Contacts between the two chains:
Residue W48 in the second protein is in contact with residue P14 in the first protein (closest heavy-atom distance 3.6 Å).
Residue V106 in the second protein interacts with residue W24 in the first protein (closest heavy-atom distance 4.1 Å).
Residue Q46 in the second protein interacts with residue S28 in the first protein (closest heavy-atom distance 2.4 Å).
Residue L49 in the second protein contacts residue P14 in the first protein (closest heavy-atom distance 3.9 Å).
Residue I98 in the second protein is in contact with residue P21 in the first protein (closest heavy-atom distance 4.1 Å).
Residue V43 in the second protein contacts residue S28 in the first protein (closest heavy-atom distance 3.2 Å).
Residue F41 in the second protein is in contact with residue V25 in the first protein (closest heavy-atom distance 4.6 Å).
Residue W48 in the second protein is in contact with residue P18 in the first protein (closest heavy-atom distance 2.5 Å).
Residue K50 in the second protein interacts with residue P12 in the first protein (closest heavy-atom distance 3.5 Å).
Residue Y96 in the second protein contacts residue P18 in the first protein (closest heavy-atom distance 4.1 Å).
Residue W110 in the second protein is in contact with residue P11 in the first protein (closest heavy-atom distance 3.4 Å).
Residue N89 in the second protein is in contact with residue W24 in the first protein (closest heavy-atom distance 3.4 Å).
Residue W48 in the second protein contacts residue P20 in the first protein (closest heavy-atom distance 3.5 Å).
Residue W110 in the second protein contacts residue P12 in the first protein (closest heavy-atom distance 3.5 Å).
Residue Y96 in the second protein contacts residue P12 in the first protein (closest heavy-atom distance 4.1 Å).
Residue F41 in the second protein interacts with residue P20 in the first protein (closest heavy-atom distance 3.4 Å).
Residue V90 in the second protein interacts with residue W24 in the first protein (closest heavy-atom distance 3.5 Å).
Residue H91 in the second protein interacts with residue P21 in the first protein (closest heavy-atom distance 4.2 Å).
Residue W48 in the second protein interacts with residue K19 in the first protein (closest heavy-atom distance 4.4 Å).
Residue Y39 in the second protein is in contact with residue P14 in the first protein (closest heavy-atom distance 3.7 Å).
Residue Y96 in the second protein interacts with residue V16 in the first protein (closest heavy-atom distance 3.4 Å).
Residue Y39 in the second protein is in contact with residue L17 in the first protein (closest heavy-atom distance 3.5 Å).
Residue V43 in the second protein contacts residue P26 in the first protein (closest heavy-atom distance 3.9 Å).
Residue Y39 in the second protein is in contact with residue P11 in the first protein (closest heavy-atom distance 4.0 Å).
Residue R100 in the second protein contacts residue W24 in the first protein (closest heavy-atom distance 3.7 Å).
Residue W48 in the second protein contacts residue L17 in the first protein (closest heavy-atom distance 3.7 Å).
Residue Y39 in the second protein interacts with residue P12 in the first protein (closest heavy-atom distance 2.3 Å).
Residue G44 in the second protein interacts with residue S28 in the first protein (closest heavy-atom distance 4.4 Å).
Residue R100 in the second protein contacts residue H23 in the first protein (closest heavy-atom distance 3.6 Å).
Residue V43 in the second protein interacts with residue V27 in the first protein (closest heavy-atom distance 3.9 Å).
Residue E54 in the second protein is in contact with residue P11 in the first protein (closest heavy-atom distance 3.7 Å).
Residue V106 in the second protein contacts residue P20 in the first protein (closest heavy-atom distance 3.9 Å).
Residue Y39 in the second protein interacts with residue S13 in the first protein (closest heavy-atom distance 4.3 Å).
Residue K50 in the second protein contacts residue P11 in the first protein (closest heavy-atom distance 4.1 Å).
Residue H91 in the second protein contacts residue W24 in the first protein (closest heavy-atom distance 3.2 Å).
Residue Q104 in the second protein interacts with residue W24 in the first protein (closest heavy-atom distance 4.8 Å).
Residue I98 in the second protein contacts residue K19 in the first protein (closest heavy-atom distance 4.4 Å).
Residue Y96 in the second protein contacts residue L17 in the first protein (closest heavy-atom distance 3.5 Å).
Residue I98 in the second protein contacts residue W24 in the first protein (closest heavy-atom distance 4.1 Å).
Residue S88 in the second protein interacts with residue W24 in the first protein (closest heavy-atom distance 2.8 Å).
Residue I98 in the second protein interacts with residue P20 in the first protein (closest heavy-atom distance 3.9 Å).
Residue H99 in the second protein interacts with residue W24 in the first protein (closest heavy-atom distance 4.8 Å).
Residue K50 in the second protein is in contact with residue S13 in the first protein (closest heavy-atom distance 5.0 Å).
Residue K50 in the second protein contacts residue P14 in the first protein (closest heavy-atom distance 3.7 Å).
Residue F41 in the second protein is in contact with residue P26 in the first protein (closest heavy-atom distance 4.7 Å).
Residue V93 in the second protein contacts residue P18 in the first protein (closest heavy-atom distance 3.6 Å).

Sequence of the first protein:
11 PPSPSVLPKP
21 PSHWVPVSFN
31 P

The following describes two proteins that form a bound complex.

Sequence of the second protein:
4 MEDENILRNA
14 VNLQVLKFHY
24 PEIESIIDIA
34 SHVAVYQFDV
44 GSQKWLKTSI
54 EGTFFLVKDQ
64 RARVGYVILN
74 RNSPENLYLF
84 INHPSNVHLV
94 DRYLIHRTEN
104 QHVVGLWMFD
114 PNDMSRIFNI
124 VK